Contacts between the two chains:
Residue M107 in protein 2 interacts with residue E77 in protein 1 (closest heavy-atom distance 4.9 Å).
Residue M107 in protein 2 is in contact with residue E76 in protein 1 (closest heavy-atom distance 3.9 Å).

Sequence of protein 1:
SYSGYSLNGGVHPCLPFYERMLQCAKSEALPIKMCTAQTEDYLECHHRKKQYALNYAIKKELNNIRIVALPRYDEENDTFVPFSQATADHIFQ

Sequence of protein 2:
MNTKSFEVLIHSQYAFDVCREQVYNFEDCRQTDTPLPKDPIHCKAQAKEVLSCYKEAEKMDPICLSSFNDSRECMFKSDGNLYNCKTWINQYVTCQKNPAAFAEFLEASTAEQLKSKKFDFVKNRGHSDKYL

These two protein chains interact to form a complex.